Residue-level contacts at the interface:
Residue G14 in chain A interacts with residue G14 in chain B (closest heavy-atom distance 3.3 Å).
Residue A21 in chain A is in contact with residue G23 in chain B (closest heavy-atom distance 2.8 Å).
Residue G17 in chain A is in contact with residue G17 in chain B (closest heavy-atom distance 3.3 Å).
Residue G2 in chain A interacts with residue P3 in chain B (closest heavy-atom distance 3.5 Å).
Residue P9 in chain A contacts residue K10 in chain B (closest heavy-atom distance 3.4 Å).
Residue P36 in chain A is in contact with residue K37 in chain B (closest heavy-atom distance 3.4 Å).
Residue V27 in chain A contacts residue I28 in chain B (closest heavy-atom distance 3.3 Å).
Residue D12 in chain A contacts residue G14 in chain B (closest heavy-atom distance 2.8 Å).
Residue G48 in chain A is in contact with residue Y49 in chain B (closest heavy-atom distance 3.0 Å).
Residue P45 in chain A is in contact with residue G47 in chain B (closest heavy-atom distance 2.9 Å).
Residue P3 in chain A interacts with residue G2 in chain B (closest heavy-atom distance 3.1 Å).
Residue D6 in chain A interacts with residue K4 in chain B (closest heavy-atom distance 2.7 Å).
Residue D42 in chain A contacts residue K40 in chain B (closest heavy-atom distance 2.8 Å).
Residue G29 in chain A contacts residue G29 in chain B (closest heavy-atom distance 3.3 Å).
Residue G38 in chain A is in contact with residue G38 in chain B (closest heavy-atom distance 3.2 Å).
Residue P3 in chain A contacts residue G5 in chain B (closest heavy-atom distance 2.9 Å).
Residue P36 in chain A interacts with residue G38 in chain B (closest heavy-atom distance 2.9 Å).
Residue G5 in chain A interacts with residue P6 in chain B (closest heavy-atom distance 3.3 Å).
Residue G26 in chain A contacts residue N27 in chain B (closest heavy-atom distance 3.5 Å).
Residue G44 in chain A contacts residue G44 in chain B (closest heavy-atom distance 3.2 Å).
Residue G29 in chain A contacts residue F30 in chain B (closest heavy-atom distance 3.4 Å).
Residue D39 in chain A is in contact with residue G41 in chain B (closest heavy-atom distance 2.8 Å).
Residue D6 in chain A interacts with residue G8 in chain B (closest heavy-atom distance 2.8 Å).
Residue P15 in chain A contacts residue G17 in chain B (closest heavy-atom distance 2.8 Å).
Residue R22 in chain A is in contact with residue R22 in chain B (closest heavy-atom distance 2.8 Å).
Residue G44 in chain A contacts residue D45 in chain B (closest heavy-atom distance 3.3 Å).
Residue P33 in chain A contacts residue G35 in chain B (closest heavy-atom distance 3.0 Å).
Residue G23 in chain A interacts with residue G23 in chain B (closest heavy-atom distance 3.2 Å).
Residue D39 in chain A contacts residue K37 in chain B (closest heavy-atom distance 2.7 Å).
Residue V27 in chain A contacts residue G29 in chain B (closest heavy-atom distance 2.8 Å).
Residue P18 in chain A is in contact with residue P19 in chain B (closest heavy-atom distance 3.3 Å).
Residue G41 in chain A is in contact with residue G41 in chain B (closest heavy-atom distance 3.4 Å).
Residue P9 in chain A interacts with residue G11 in chain B (closest heavy-atom distance 2.8 Å).
Residue D42 in chain A interacts with residue G44 in chain B (closest heavy-atom distance 2.9 Å).
Residue G20 in chain A interacts with residue G20 in chain B (closest heavy-atom distance 3.3 Å).
Residue G14 in chain A contacts residue D15 in chain B (closest heavy-atom distance 3.3 Å).
Residue D12 in chain A interacts with residue K10 in chain B (closest heavy-atom distance 2.7 Å).
Residue F30 in chain A is in contact with residue G32 in chain B (closest heavy-atom distance 2.9 Å).
Residue P45 in chain A is in contact with residue P46 in chain B (closest heavy-atom distance 3.2 Å).
Residue G5 in chain A is in contact with residue G5 in chain B (closest heavy-atom distance 3.2 Å).
Residue G26 in chain A interacts with residue G26 in chain B (closest heavy-atom distance 3.3 Å).
Residue G35 in chain A is in contact with residue G35 in chain B (closest heavy-atom distance 3.2 Å).
Residue G47 in chain A interacts with residue G47 in chain B (closest heavy-atom distance 3.1 Å).
Residue D6 in chain A contacts residue P7 in chain B (closest heavy-atom distance 3.4 Å).
Residue G11 in chain A contacts residue P12 in chain B (closest heavy-atom distance 3.5 Å).
Residue G32 in chain A is in contact with residue G32 in chain B (closest heavy-atom distance 3.1 Å).
Residue G8 in chain A is in contact with residue G8 in chain B (closest heavy-atom distance 3.1 Å).
Residue P18 in chain A interacts with residue G20 in chain B (closest heavy-atom distance 2.8 Å).
Residue P33 in chain A interacts with residue P34 in chain B (closest heavy-atom distance 3.2 Å).
Residue A21 in chain A interacts with residue R22 in chain B (closest heavy-atom distance 3.3 Å).
Residue D39 in chain A contacts residue K40 in chain B (closest heavy-atom distance 3.4 Å).
Residue D42 in chain A is in contact with residue P43 in chain B (closest heavy-atom distance 3.3 Å).
Residue D12 in chain A is in contact with residue P13 in chain B (closest heavy-atom distance 3.3 Å).
Residue Q24 in chain A contacts residue G26 in chain B (closest heavy-atom distance 2.8 Å).
Residue G11 in chain A interacts with residue G11 in chain B (closest heavy-atom distance 3.2 Å).
Residue G8 in chain A contacts residue D9 in chain B (closest heavy-atom distance 3.3 Å).
Residue G20 in chain A contacts residue A21 in chain B (closest heavy-atom distance 3.4 Å).
Residue P3 in chain A is in contact with residue K4 in chain B (closest heavy-atom distance 3.4 Å).
Residue G17 in chain A interacts with residue P18 in chain B (closest heavy-atom distance 3.3 Å).
Residue G32 in chain A is in contact with residue P33 in chain B (closest heavy-atom distance 3.4 Å).

Sequence of chain B:
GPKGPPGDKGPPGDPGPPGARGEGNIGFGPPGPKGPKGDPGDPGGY

Sequence of chain A:
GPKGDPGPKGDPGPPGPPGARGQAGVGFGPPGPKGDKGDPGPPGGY

This data describes a binding interaction between two proteins.